Interface contacts:
Residue E261 in chain B contacts residue Y60 in chain A (closest heavy-atom distance 4.7 Å).
Residue R263 in chain B contacts residue D56 in chain A (closest heavy-atom distance 2.8 Å).
Residue R263 in chain B is in contact with residue D58 in chain A (closest heavy-atom distance 2.8 Å).
Residue R263 in chain B contacts residue W55 in chain A (closest heavy-atom distance 3.3 Å).
Residue F262 in chain B contacts residue W105 in chain A (closest heavy-atom distance 4.0 Å).
Residue R263 in chain B interacts with residue M102 in chain A (closest heavy-atom distance 3.4 Å).
Residue H264 in chain B is in contact with residue M102 in chain A (closest heavy-atom distance 2.9 Å).
Residue H264 in chain B is in contact with residue Y54 in chain A (closest heavy-atom distance 4.4 Å).
Residue R263 in chain B is in contact with residue Y54 in chain A (closest heavy-atom distance 2.7 Å).
Residue F262 in chain B contacts residue Y60 in chain A (closest heavy-atom distance 3.8 Å).
Residue F262 in chain B interacts with residue H52 in chain A (closest heavy-atom distance 3.6 Å).
Residue F262 in chain B contacts residue W49 in chain A (closest heavy-atom distance 5.0 Å).
Residue F262 in chain B is in contact with residue Y54 in chain A (closest heavy-atom distance 3.6 Å).
Residue R263 in chain B interacts with residue Y60 in chain A (closest heavy-atom distance 3.0 Å).

Sequence of chain B:
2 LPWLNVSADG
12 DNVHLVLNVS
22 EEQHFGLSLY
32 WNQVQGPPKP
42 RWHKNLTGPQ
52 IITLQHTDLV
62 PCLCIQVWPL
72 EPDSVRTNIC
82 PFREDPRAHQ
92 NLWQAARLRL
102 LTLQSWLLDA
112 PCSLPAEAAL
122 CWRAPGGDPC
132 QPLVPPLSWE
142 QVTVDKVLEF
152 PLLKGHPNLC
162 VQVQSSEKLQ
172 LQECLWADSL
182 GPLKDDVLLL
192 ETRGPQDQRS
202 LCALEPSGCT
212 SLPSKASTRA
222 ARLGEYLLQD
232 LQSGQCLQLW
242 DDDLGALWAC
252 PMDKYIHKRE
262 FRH

The following describes two proteins that form a bound complex.

Sequence of chain A:
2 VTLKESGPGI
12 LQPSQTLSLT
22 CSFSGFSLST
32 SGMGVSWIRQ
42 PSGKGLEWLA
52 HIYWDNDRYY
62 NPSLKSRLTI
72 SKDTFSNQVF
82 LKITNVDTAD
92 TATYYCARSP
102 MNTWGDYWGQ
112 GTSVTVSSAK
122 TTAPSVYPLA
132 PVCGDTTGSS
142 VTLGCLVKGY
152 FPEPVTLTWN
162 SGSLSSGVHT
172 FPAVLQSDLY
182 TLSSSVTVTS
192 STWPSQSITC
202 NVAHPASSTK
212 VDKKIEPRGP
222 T